Contacts between the two chains:
Residue V60 in the second protein contacts residue L46 in the first protein (closest heavy-atom distance 4.5 Å).
Residue V60 in the second protein is in contact with residue G45 in the first protein (closest heavy-atom distance 4.2 Å).
Residue I92 in the second protein contacts residue C52 in the first protein (closest heavy-atom distance 3.3 Å).
Residue P93 in the second protein is in contact with residue D54 in the first protein (closest heavy-atom distance 4.0 Å).
Residue P93 in the second protein interacts with residue C52 in the first protein (closest heavy-atom distance 3.7 Å).
Residue I64 in the second protein is in contact with residue F42 in the first protein (closest heavy-atom distance 4.6 Å).
Residue V60 in the second protein interacts with residue N49 in the first protein (closest heavy-atom distance 3.2 Å).
Residue I92 in the second protein is in contact with residue D54 in the first protein (closest heavy-atom distance 3.8 Å).
Residue I64 in the second protein interacts with residue S41 in the first protein (closest heavy-atom distance 4.0 Å).
Residue I92 in the second protein contacts residue F51 in the first protein (closest heavy-atom distance 3.3 Å).
Residue N56 in the second protein contacts residue F55 in the first protein (closest heavy-atom distance 4.0 Å).
Residue N56 in the second protein contacts residue V53 in the first protein (closest heavy-atom distance 4.8 Å).
Residue R91 in the second protein contacts residue V53 in the first protein (closest heavy-atom distance 4.7 Å).
Residue W57 in the second protein is in contact with residue N49 in the first protein (closest heavy-atom distance 4.6 Å).
Residue R91 in the second protein interacts with residue C52 in the first protein (closest heavy-atom distance 2.8 Å).
Residue P93 in the second protein is in contact with residue V53 in the first protein (closest heavy-atom distance 4.0 Å).
Residue I64 in the second protein is in contact with residue G45 in the first protein (closest heavy-atom distance 3.7 Å).
Residue N56 in the second protein interacts with residue N49 in the first protein (closest heavy-atom distance 3.2 Å).

Sequence of the second protein:
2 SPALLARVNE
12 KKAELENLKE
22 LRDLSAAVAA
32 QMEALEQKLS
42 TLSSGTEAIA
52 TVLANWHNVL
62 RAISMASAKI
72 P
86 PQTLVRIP

This data describes a binding interaction between two proteins.

Sequence of the first protein:
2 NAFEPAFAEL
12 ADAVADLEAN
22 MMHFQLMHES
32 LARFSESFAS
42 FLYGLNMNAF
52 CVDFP